Contacts between the two chains:
Residue F33 in protein 1 contacts residue F12 in protein 2 (closest heavy-atom distance 4.3 Å).
Residue M15 in protein 1 contacts residue I27 in protein 2 (closest heavy-atom distance 4.0 Å).
Residue I41 in protein 1 interacts with residue F12 in protein 2 (closest heavy-atom distance 4.1 Å).
Residue L11 in protein 1 is in contact with residue I27 in protein 2 (closest heavy-atom distance 4.5 Å).
Residue Y14 in protein 1 contacts residue Y14 in protein 2 (closest heavy-atom distance 3.8 Å).
Residue F33 in protein 1 contacts residue R8 in protein 2 (closest heavy-atom distance 4.0 Å).
Residue L7 in protein 1 is in contact with residue L31 in protein 2 (closest heavy-atom distance 4.4 Å).
Residue I41 in protein 1 contacts residue M16 in protein 2 (closest heavy-atom distance 4.1 Å).
Residue R44 in protein 1 contacts residue M16 in protein 2 (closest heavy-atom distance 3.4 Å).
Residue M15 in protein 1 is in contact with residue R44 in protein 2 (closest heavy-atom distance 3.5 Å).
Residue M15 in protein 1 contacts residue T28 in protein 2 (closest heavy-atom distance 4.4 Å).
Residue F12 in protein 1 contacts residue K40 in protein 2 (closest heavy-atom distance 4.1 Å).
Residue L31 in protein 1 interacts with residue F4 in protein 2 (closest heavy-atom distance 4.3 Å).
Residue I27 in protein 1 is in contact with residue M15 in protein 2 (closest heavy-atom distance 3.9 Å).
Residue R18 in protein 1 interacts with residue K40 in protein 2 (closest heavy-atom distance 4.6 Å).
Residue F4 in protein 1 is in contact with residue F4 in protein 2 (closest heavy-atom distance 3.3 Å).
Residue L31 in protein 1 is in contact with residue R8 in protein 2 (closest heavy-atom distance 3.8 Å).
Residue F12 in protein 1 contacts residue F33 in protein 2 (closest heavy-atom distance 4.1 Å).
Residue Q37 in protein 1 is in contact with residue F12 in protein 2 (closest heavy-atom distance 3.3 Å).
Residue L7 in protein 1 interacts with residue L7 in protein 2 (closest heavy-atom distance 4.6 Å).
Residue K40 in protein 1 is in contact with residue F12 in protein 2 (closest heavy-atom distance 5.0 Å).
Residue G17 in protein 1 contacts residue R44 in protein 2 (closest heavy-atom distance 3.7 Å).
Residue R44 in protein 1 is in contact with residue G17 in protein 2 (closest heavy-atom distance 3.6 Å).
Residue Y14 in protein 1 contacts residue M15 in protein 2 (closest heavy-atom distance 3.6 Å).
Residue R8 in protein 1 contacts residue L31 in protein 2 (closest heavy-atom distance 2.9 Å).
Residue F33 in protein 1 is in contact with residue L11 in protein 2 (closest heavy-atom distance 4.2 Å).
Residue M16 in protein 1 is in contact with residue K40 in protein 2 (closest heavy-atom distance 3.5 Å).
Residue I41 in protein 1 is in contact with residue M15 in protein 2 (closest heavy-atom distance 4.2 Å).
Residue M15 in protein 1 contacts residue Y14 in protein 2 (closest heavy-atom distance 3.8 Å).
Residue K40 in protein 1 contacts residue M16 in protein 2 (closest heavy-atom distance 3.2 Å).
Residue L31 in protein 1 interacts with residue L7 in protein 2 (closest heavy-atom distance 4.6 Å).
Residue F4 in protein 1 interacts with residue L31 in protein 2 (closest heavy-atom distance 4.0 Å).
Residue F33 in protein 1 interacts with residue M15 in protein 2 (closest heavy-atom distance 3.8 Å).
Residue M15 in protein 1 contacts residue F33 in protein 2 (closest heavy-atom distance 3.7 Å).
Residue I27 in protein 1 interacts with residue L11 in protein 2 (closest heavy-atom distance 4.6 Å).
Residue L11 in protein 1 is in contact with residue L31 in protein 2 (closest heavy-atom distance 3.5 Å).
Residue M16 in protein 1 is in contact with residue I41 in protein 2 (closest heavy-atom distance 3.8 Å).
Residue R44 in protein 1 is in contact with residue M15 in protein 2 (closest heavy-atom distance 3.6 Å).
Residue F12 in protein 1 interacts with residue Q37 in protein 2 (closest heavy-atom distance 3.2 Å).
Residue R8 in protein 1 is in contact with residue K32 in protein 2 (closest heavy-atom distance 4.4 Å).
Residue T28 in protein 1 contacts residue M15 in protein 2 (closest heavy-atom distance 4.8 Å).
Residue M16 in protein 1 contacts residue R44 in protein 2 (closest heavy-atom distance 3.5 Å).
Residue R8 in protein 1 is in contact with residue F33 in protein 2 (closest heavy-atom distance 3.4 Å).
Residue L31 in protein 1 is in contact with residue L11 in protein 2 (closest heavy-atom distance 3.5 Å).
Residue M15 in protein 1 contacts residue I41 in protein 2 (closest heavy-atom distance 3.7 Å).
Residue L11 in protein 1 is in contact with residue L11 in protein 2 (closest heavy-atom distance 4.1 Å).
Residue F12 in protein 1 contacts residue I41 in protein 2 (closest heavy-atom distance 3.8 Å).
Residue L11 in protein 1 interacts with residue F33 in protein 2 (closest heavy-atom distance 4.0 Å).

This data describes a binding interaction between two proteins.

Sequence of protein 2:
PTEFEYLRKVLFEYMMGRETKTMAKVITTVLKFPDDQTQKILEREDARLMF

Sequence of protein 1:
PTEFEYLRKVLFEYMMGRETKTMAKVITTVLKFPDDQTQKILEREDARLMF